Contacts between the two chains:
Residue Y66 in chain A interacts with residue L24 in chain B (closest heavy-atom distance 4.2 Å).
Residue D3 in chain A interacts with residue G6 in chain B (closest heavy-atom distance 3.2 Å).
Residue A5 in chain A interacts with residue K7 in chain B (closest heavy-atom distance 4.4 Å).
Residue D3 in chain A is in contact with residue K7 in chain B (closest heavy-atom distance 4.7 Å).
Residue A5 in chain A interacts with residue K8 in chain B (closest heavy-atom distance 4.1 Å).
Residue S4 in chain A contacts residue K7 in chain B (closest heavy-atom distance 4.9 Å).
Residue V69 in chain A is in contact with residue L24 in chain B (closest heavy-atom distance 4.5 Å).
Residue S4 in chain A is in contact with residue G6 in chain B (closest heavy-atom distance 5.0 Å).
Residue S4 in chain A interacts with residue K8 in chain B (closest heavy-atom distance 4.6 Å).
Residue K70 in chain A is in contact with residue L24 in chain B (closest heavy-atom distance 3.7 Å).

Sequence of chain B:
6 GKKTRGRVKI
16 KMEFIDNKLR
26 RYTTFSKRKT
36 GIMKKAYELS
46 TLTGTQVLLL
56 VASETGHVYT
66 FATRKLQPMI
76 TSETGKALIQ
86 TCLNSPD

Sequence of chain A:
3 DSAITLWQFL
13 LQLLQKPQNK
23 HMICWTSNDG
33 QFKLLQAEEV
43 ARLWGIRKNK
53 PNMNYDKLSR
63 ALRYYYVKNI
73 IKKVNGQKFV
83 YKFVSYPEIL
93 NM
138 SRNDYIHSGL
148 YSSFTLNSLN

This data describes a binding interaction between two proteins.